Residue-level contacts at the interface:
Residue F169 in the second protein is in contact with residue L53 in the first protein (closest heavy-atom distance 3.9 Å).
Residue R157 in the second protein contacts residue L52 in the first protein (closest heavy-atom distance 3.9 Å).
Residue L167 in the second protein contacts residue L2 in the first protein (closest heavy-atom distance 4.0 Å).
Residue V57 in the second protein interacts with residue A35 in the first protein (closest heavy-atom distance 4.1 Å).
Residue V29 in the second protein interacts with residue K28 in the first protein (closest heavy-atom distance 3.7 Å).
Residue K160 in the second protein is in contact with residue L49 in the first protein (closest heavy-atom distance 4.4 Å).
Residue L44 in the second protein is in contact with residue L2 in the first protein (closest heavy-atom distance 4.5 Å).
Residue V29 in the second protein interacts with residue I24 in the first protein (closest heavy-atom distance 3.7 Å).
Residue L161 in the second protein interacts with residue L52 in the first protein (closest heavy-atom distance 3.3 Å).
Residue S24 in the second protein contacts residue R27 in the first protein (closest heavy-atom distance 4.6 Å).
Residue F169 in the second protein is in contact with residue E40 in the first protein (closest heavy-atom distance 3.5 Å).
Residue L44 in the second protein contacts residue F6 in the first protein (closest heavy-atom distance 4.4 Å).
Residue N59 in the second protein is in contact with residue L2 in the first protein (closest heavy-atom distance 4.5 Å).
Residue L164 in the second protein interacts with residue L49 in the first protein (closest heavy-atom distance 4.0 Å).
Residue D42 in the second protein interacts with residue F6 in the first protein (closest heavy-atom distance 3.9 Å).
Residue F169 in the second protein is in contact with residue R36 in the first protein (closest heavy-atom distance 3.4 Å).
Residue L44 in the second protein is in contact with residue L31 in the first protein (closest heavy-atom distance 3.7 Å).
Residue D55 in the second protein contacts residue L49 in the first protein (closest heavy-atom distance 4.9 Å).
Residue L44 in the second protein is in contact with residue V32 in the first protein (closest heavy-atom distance 3.8 Å).
Residue L164 in the second protein contacts residue L53 in the first protein (closest heavy-atom distance 4.0 Å).
Residue L164 in the second protein contacts residue L52 in the first protein (closest heavy-atom distance 4.1 Å).
Residue I163 in the second protein contacts residue L39 in the first protein (closest heavy-atom distance 3.8 Å).
Residue L167 in the second protein interacts with residue A35 in the first protein (closest heavy-atom distance 3.9 Å).
Residue G31 in the second protein is in contact with residue I24 in the first protein (closest heavy-atom distance 4.7 Å).
Residue Q46 in the second protein interacts with residue L31 in the first protein (closest heavy-atom distance 3.8 Å).
Residue K165 in the second protein is in contact with residue L53 in the first protein (closest heavy-atom distance 4.0 Å).
Residue P79 in the second protein contacts residue K5 in the first protein (closest heavy-atom distance 4.3 Å).
Residue K165 in the second protein contacts residue M1 in the first protein (closest heavy-atom distance 3.7 Å).
Residue K160 in the second protein interacts with residue L52 in the first protein (closest heavy-atom distance 3.8 Å).
Residue G27 in the second protein contacts residue L31 in the first protein (closest heavy-atom distance 4.8 Å).
Residue D55 in the second protein interacts with residue L39 in the first protein (closest heavy-atom distance 4.1 Å).
Residue L167 in the second protein is in contact with residue L39 in the first protein (closest heavy-atom distance 3.7 Å).
Residue L44 in the second protein is in contact with residue K28 in the first protein (closest heavy-atom distance 3.5 Å).
Residue V57 in the second protein interacts with residue V32 in the first protein (closest heavy-atom distance 4.3 Å).
Residue L167 in the second protein contacts residue V32 in the first protein (closest heavy-atom distance 3.9 Å).
Residue L164 in the second protein is in contact with residue L39 in the first protein (closest heavy-atom distance 3.9 Å).
Residue D55 in the second protein interacts with residue A35 in the first protein (closest heavy-atom distance 4.3 Å).
Residue N59 in the second protein is in contact with residue F6 in the first protein (closest heavy-atom distance 3.8 Å).
Residue A30 in the second protein contacts residue I24 in the first protein (closest heavy-atom distance 4.4 Å).
Residue V57 in the second protein interacts with residue L31 in the first protein (closest heavy-atom distance 3.7 Å).
Residue F169 in the second protein interacts with residue L39 in the first protein (closest heavy-atom distance 3.6 Å).
Residue V57 in the second protein is in contact with residue L2 in the first protein (closest heavy-atom distance 3.5 Å).
Residue F169 in the second protein contacts residue L43 in the first protein (closest heavy-atom distance 3.6 Å).
Residue L167 in the second protein is in contact with residue L3 in the first protein (closest heavy-atom distance 3.8 Å).
Residue S166 in the second protein is in contact with residue M1 in the first protein (closest heavy-atom distance 3.7 Å).
Residue L164 in the second protein contacts residue L43 in the first protein (closest heavy-atom distance 4.4 Å).
Residue G168 in the second protein interacts with residue M1 in the first protein (closest heavy-atom distance 3.7 Å).
Residue T78 in the second protein is in contact with residue K5 in the first protein (closest heavy-atom distance 2.9 Å).
Residue D55 in the second protein interacts with residue K42 in the first protein (closest heavy-atom distance 2.8 Å).
Residue N59 in the second protein contacts residue K5 in the first protein (closest heavy-atom distance 2.9 Å).
Residue D42 in the second protein is in contact with residue K28 in the first protein (closest heavy-atom distance 3.0 Å).
Residue L167 in the second protein is in contact with residue R36 in the first protein (closest heavy-atom distance 2.9 Å).
Residue V29 in the second protein contacts residue L31 in the first protein (closest heavy-atom distance 4.4 Å).
Residue G168 in the second protein contacts residue R36 in the first protein (closest heavy-atom distance 3.2 Å).
Residue L167 in the second protein interacts with residue M1 in the first protein (closest heavy-atom distance 4.1 Å).
Residue S166 in the second protein contacts residue L2 in the first protein (closest heavy-atom distance 2.9 Å).
Residue I45 in the second protein interacts with residue L31 in the first protein (closest heavy-atom distance 4.6 Å).
Residue L161 in the second protein is in contact with residue L53 in the first protein (closest heavy-atom distance 4.1 Å).
Residue S166 in the second protein is in contact with residue L3 in the first protein (closest heavy-atom distance 4.3 Å).
Residue V29 in the second protein is in contact with residue R27 in the first protein (closest heavy-atom distance 3.9 Å).

Sequence of the second protein:
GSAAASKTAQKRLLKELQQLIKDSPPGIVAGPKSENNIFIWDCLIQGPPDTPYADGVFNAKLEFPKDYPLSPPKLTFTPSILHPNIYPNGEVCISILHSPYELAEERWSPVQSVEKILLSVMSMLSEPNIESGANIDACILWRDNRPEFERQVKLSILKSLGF

These two protein chains interact to form a complex.

Sequence of the first protein:
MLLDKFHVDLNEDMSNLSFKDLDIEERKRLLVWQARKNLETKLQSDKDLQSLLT